Sequence of the first protein:
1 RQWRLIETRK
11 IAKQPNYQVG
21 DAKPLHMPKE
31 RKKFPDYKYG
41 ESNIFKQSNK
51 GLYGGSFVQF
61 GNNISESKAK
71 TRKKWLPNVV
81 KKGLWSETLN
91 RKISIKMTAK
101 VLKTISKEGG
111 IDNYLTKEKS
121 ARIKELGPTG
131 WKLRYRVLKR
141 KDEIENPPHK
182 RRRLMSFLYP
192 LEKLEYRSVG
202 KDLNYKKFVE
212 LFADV

Contacts between the two chains:
Residue A239 in the second protein interacts with residue V19 in the first protein (closest heavy-atom distance 3.4 Å).
Residue L237 in the second protein contacts residue P24 in the first protein (closest heavy-atom distance 4.2 Å).
Residue T253 in the second protein interacts with residue E118 in the first protein (closest heavy-atom distance 3.1 Å).
Residue P248 in the second protein is in contact with residue K32 in the first protein (closest heavy-atom distance 3.4 Å).
Residue A247 in the second protein is in contact with residue F34 in the first protein (closest heavy-atom distance 3.5 Å).
Residue M250 in the second protein interacts with residue P35 in the first protein (closest heavy-atom distance 3.8 Å).
Residue I242 in the second protein interacts with residue Y17 in the first protein (closest heavy-atom distance 3.3 Å).
Residue L237 in the second protein is in contact with residue D21 in the first protein (closest heavy-atom distance 3.0 Å).
Residue R234 in the second protein contacts residue K23 in the first protein (closest heavy-atom distance 4.8 Å).
Residue T236 in the second protein contacts residue A22 in the first protein (closest heavy-atom distance 4.5 Å).
Residue E249 in the second protein contacts residue P35 in the first protein (closest heavy-atom distance 4.3 Å).
Residue P248 in the second protein is in contact with residue P35 in the first protein (closest heavy-atom distance 3.2 Å).
Residue R234 in the second protein is in contact with residue A22 in the first protein (closest heavy-atom distance 4.8 Å).
Residue M250 in the second protein is in contact with residue L138 in the first protein (closest heavy-atom distance 4.2 Å).
Residue D241 in the second protein is in contact with residue K23 in the first protein (closest heavy-atom distance 3.2 Å).
Residue T238 in the second protein contacts residue V19 in the first protein (closest heavy-atom distance 3.7 Å).
Residue T236 in the second protein is in contact with residue G20 in the first protein (closest heavy-atom distance 5.0 Å).
Residue K244 in the second protein is in contact with residue R31 in the first protein (closest heavy-atom distance 3.6 Å).
Residue A243 in the second protein contacts residue R31 in the first protein (closest heavy-atom distance 3.7 Å).
Residue T236 in the second protein contacts residue K23 in the first protein (closest heavy-atom distance 3.7 Å).
Residue K240 in the second protein contacts residue K207 in the first protein (closest heavy-atom distance 4.0 Å).
Residue K257 in the second protein interacts with residue E145 in the first protein (closest heavy-atom distance 3.5 Å).
Residue L245 in the second protein is in contact with residue K32 in the first protein (closest heavy-atom distance 2.8 Å).
Residue A247 in the second protein contacts residue D36 in the first protein (closest heavy-atom distance 3.5 Å).
Residue E249 in the second protein contacts residue Y135 in the first protein (closest heavy-atom distance 4.5 Å).
Residue T236 in the second protein is in contact with residue D21 in the first protein (closest heavy-atom distance 4.0 Å).
Residue K244 in the second protein contacts residue K32 in the first protein (closest heavy-atom distance 3.3 Å).
Residue M250 in the second protein is in contact with residue Y135 in the first protein (closest heavy-atom distance 3.7 Å).
Residue L237 in the second protein is in contact with residue V19 in the first protein (closest heavy-atom distance 2.9 Å).
Residue L252 in the second protein is in contact with residue L138 in the first protein (closest heavy-atom distance 4.9 Å).
Residue P248 in the second protein contacts residue K33 in the first protein (closest heavy-atom distance 3.3 Å).
Residue G235 in the second protein is in contact with residue A22 in the first protein (closest heavy-atom distance 3.9 Å).
Residue V246 in the second protein contacts residue R31 in the first protein (closest heavy-atom distance 4.9 Å).
Residue L237 in the second protein is in contact with residue A22 in the first protein (closest heavy-atom distance 3.3 Å).
Residue P251 in the second protein contacts residue K139 in the first protein (closest heavy-atom distance 4.2 Å).
Residue P248 in the second protein is in contact with residue F34 in the first protein (closest heavy-atom distance 3.5 Å).
Residue M250 in the second protein interacts with residue W131 in the first protein (closest heavy-atom distance 3.4 Å).
Residue P251 in the second protein is in contact with residue Y135 in the first protein (closest heavy-atom distance 4.0 Å).
Residue I242 in the second protein contacts residue Q18 in the first protein (closest heavy-atom distance 3.5 Å).
Residue V255 in the second protein interacts with residue E118 in the first protein (closest heavy-atom distance 4.4 Å).
Residue R256 in the second protein contacts residue E118 in the first protein (closest heavy-atom distance 3.3 Å).
Residue L237 in the second protein interacts with residue Y17 in the first protein (closest heavy-atom distance 4.2 Å).
Residue I242 in the second protein contacts residue V19 in the first protein (closest heavy-atom distance 4.3 Å).
Residue L237 in the second protein interacts with residue Q18 in the first protein (closest heavy-atom distance 3.5 Å).
Residue P248 in the second protein interacts with residue Y135 in the first protein (closest heavy-atom distance 4.2 Å).
Residue L245 in the second protein interacts with residue Y17 in the first protein (closest heavy-atom distance 3.3 Å).
Residue K240 in the second protein contacts residue E211 in the first protein (closest heavy-atom distance 3.2 Å).
Residue L245 in the second protein contacts residue Q14 in the first protein (closest heavy-atom distance 4.9 Å).
Residue K244 in the second protein contacts residue M27 in the first protein (closest heavy-atom distance 4.2 Å).
Residue D241 in the second protein is in contact with residue M27 in the first protein (closest heavy-atom distance 3.5 Å).
Residue M250 in the second protein is in contact with residue R134 in the first protein (closest heavy-atom distance 3.8 Å).
Residue T253 in the second protein contacts residue L138 in the first protein (closest heavy-atom distance 4.5 Å).
Residue T253 in the second protein contacts residue T116 in the first protein (closest heavy-atom distance 3.1 Å).
Residue P251 in the second protein contacts residue L138 in the first protein (closest heavy-atom distance 3.4 Å).
Residue L245 in the second protein interacts with residue P24 in the first protein (closest heavy-atom distance 4.3 Å).
Residue V246 in the second protein contacts residue K32 in the first protein (closest heavy-atom distance 4.2 Å).
Residue A247 in the second protein interacts with residue P35 in the first protein (closest heavy-atom distance 4.1 Å).
Residue A247 in the second protein contacts residue K32 in the first protein (closest heavy-atom distance 3.7 Å).
Residue G235 in the second protein interacts with residue K23 in the first protein (closest heavy-atom distance 3.0 Å).
Residue L237 in the second protein is in contact with residue K23 in the first protein (closest heavy-atom distance 3.6 Å).

Sequence of the second protein:
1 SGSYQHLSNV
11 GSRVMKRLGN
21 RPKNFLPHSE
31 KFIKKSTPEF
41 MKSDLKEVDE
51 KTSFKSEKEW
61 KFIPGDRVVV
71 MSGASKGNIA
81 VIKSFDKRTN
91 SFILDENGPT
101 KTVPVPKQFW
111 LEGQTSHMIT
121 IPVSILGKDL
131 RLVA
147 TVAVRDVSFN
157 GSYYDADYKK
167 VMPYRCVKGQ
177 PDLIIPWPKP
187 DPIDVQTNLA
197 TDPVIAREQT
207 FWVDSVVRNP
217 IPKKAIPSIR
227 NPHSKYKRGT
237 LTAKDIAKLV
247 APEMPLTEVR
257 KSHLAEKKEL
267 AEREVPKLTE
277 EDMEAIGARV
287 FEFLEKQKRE

This data describes a binding interaction between two proteins.